The following describes two proteins that form a bound complex.

Sequence of protein 2:
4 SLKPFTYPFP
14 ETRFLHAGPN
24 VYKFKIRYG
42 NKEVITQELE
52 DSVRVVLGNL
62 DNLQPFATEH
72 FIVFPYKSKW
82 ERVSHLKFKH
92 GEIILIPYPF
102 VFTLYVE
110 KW

Interface contacts:
Residue L87 in protein 2 interacts with residue H38 in protein 1 (closest heavy-atom distance 3.3 Å).
Residue K6 in protein 2 contacts residue D26 in protein 1 (closest heavy-atom distance 3.1 Å).
Residue H86 in protein 2 is in contact with residue Y37 in protein 1 (closest heavy-atom distance 3.9 Å).
Residue V56 in protein 2 is in contact with residue K18 in protein 1 (closest heavy-atom distance 3.6 Å).
Residue G59 in protein 2 interacts with residue K18 in protein 1 (closest heavy-atom distance 3.2 Å).
Residue T69 in protein 2 contacts residue I14 in protein 1 (closest heavy-atom distance 3.6 Å).
Residue F67 in protein 2 is in contact with residue I12 in protein 1 (closest heavy-atom distance 3.2 Å).
Residue A68 in protein 2 interacts with residue I12 in protein 1 (closest heavy-atom distance 2.7 Å).
Residue L5 in protein 2 interacts with residue L24 in protein 1 (closest heavy-atom distance 3.4 Å).
Residue F17 in protein 2 is in contact with residue D26 in protein 1 (closest heavy-atom distance 3.7 Å).
Residue F89 in protein 2 contacts residue F27 in protein 1 (closest heavy-atom distance 3.4 Å).
Residue A20 in protein 2 contacts residue L24 in protein 1 (closest heavy-atom distance 3.8 Å).
Residue K90 in protein 2 contacts residue Y37 in protein 1 (closest heavy-atom distance 3.1 Å).
Residue L5 in protein 2 interacts with residue D26 in protein 1 (closest heavy-atom distance 3.2 Å).
Residue H19 in protein 2 interacts with residue E23 in protein 1 (closest heavy-atom distance 3.8 Å).
Residue K90 in protein 2 contacts residue G33 in protein 1 (closest heavy-atom distance 3.9 Å).
Residue A20 in protein 2 interacts with residue E23 in protein 1 (closest heavy-atom distance 3.8 Å).
Residue A20 in protein 2 is in contact with residue F20 in protein 1 (closest heavy-atom distance 3.8 Å).
Residue F75 in protein 2 interacts with residue Y11 in protein 1 (closest heavy-atom distance 3.5 Å).
Residue H86 in protein 2 interacts with residue V39 in protein 1 (closest heavy-atom distance 3.3 Å).
Residue L87 in protein 2 is in contact with residue Y37 in protein 1 (closest heavy-atom distance 3.5 Å).
Residue L58 in protein 2 interacts with residue F20 in protein 1 (closest heavy-atom distance 3.8 Å).
Residue K90 in protein 2 interacts with residue Y34 in protein 1 (closest heavy-atom distance 3.3 Å).
Residue H91 in protein 2 contacts residue S32 in protein 1 (closest heavy-atom distance 3.0 Å).
Residue R55 in protein 2 interacts with residue G22 in protein 1 (closest heavy-atom distance 2.7 Å).
Residue G92 in protein 2 contacts residue G33 in protein 1 (closest heavy-atom distance 2.7 Å).
Residue S4 in protein 2 interacts with residue L24 in protein 1 (closest heavy-atom distance 3.3 Å).
Residue A68 in protein 2 contacts residue I14 in protein 1 (closest heavy-atom distance 2.7 Å).
Residue V56 in protein 2 is in contact with residue I14 in protein 1 (closest heavy-atom distance 3.7 Å).
Residue A68 in protein 2 interacts with residue S13 in protein 1 (closest heavy-atom distance 3.6 Å).
Residue L18 in protein 2 is in contact with residue D26 in protein 1 (closest heavy-atom distance 3.4 Å).
Residue I73 in protein 2 is in contact with residue Y11 in protein 1 (closest heavy-atom distance 4.0 Å).
Residue R55 in protein 2 contacts residue K19 in protein 1 (closest heavy-atom distance 3.9 Å).
Residue K90 in protein 2 is in contact with residue F27 in protein 1 (closest heavy-atom distance 3.9 Å).
Residue H19 in protein 2 is in contact with residue Y34 in protein 1 (closest heavy-atom distance 3.4 Å).
Residue R83 in protein 2 interacts with residue H38 in protein 1 (closest heavy-atom distance 3.0 Å).
Residue H19 in protein 2 is in contact with residue H25 in protein 1 (closest heavy-atom distance 2.6 Å).
Residue H91 in protein 2 interacts with residue G33 in protein 1 (closest heavy-atom distance 3.7 Å).
Residue H86 in protein 2 contacts residue H38 in protein 1 (closest heavy-atom distance 3.1 Å).
Residue R55 in protein 2 contacts residue L24 in protein 1 (closest heavy-atom distance 3.4 Å).
Residue R16 in protein 2 contacts residue D26 in protein 1 (closest heavy-atom distance 2.8 Å).
Residue L18 in protein 2 contacts residue L24 in protein 1 (closest heavy-atom distance 3.9 Å).
Residue D52 in protein 2 interacts with residue I14 in protein 1 (closest heavy-atom distance 3.6 Å).
Residue R55 in protein 2 interacts with residue F20 in protein 1 (closest heavy-atom distance 2.6 Å).
Residue S53 in protein 2 interacts with residue I14 in protein 1 (closest heavy-atom distance 3.7 Å).
Residue P66 in protein 2 is in contact with residue Y11 in protein 1 (closest heavy-atom distance 3.9 Å).
Residue K90 in protein 2 is in contact with residue L35 in protein 1 (closest heavy-atom distance 2.8 Å).
Residue L5 in protein 2 contacts residue H25 in protein 1 (closest heavy-atom distance 3.3 Å).
Residue N60 in protein 2 is in contact with residue K18 in protein 1 (closest heavy-atom distance 3.2 Å).
Residue R55 in protein 2 interacts with residue L21 in protein 1 (closest heavy-atom distance 3.3 Å).
Residue V56 in protein 2 contacts residue K19 in protein 1 (closest heavy-atom distance 3.6 Å).
Residue H19 in protein 2 contacts residue L24 in protein 1 (closest heavy-atom distance 3.4 Å).
Residue F89 in protein 2 is in contact with residue L35 in protein 1 (closest heavy-atom distance 3.6 Å).
Residue K88 in protein 2 is in contact with residue Y37 in protein 1 (closest heavy-atom distance 3.0 Å).
Residue H91 in protein 2 interacts with residue Y34 in protein 1 (closest heavy-atom distance 3.2 Å).
Residue L18 in protein 2 interacts with residue H25 in protein 1 (closest heavy-atom distance 3.4 Å).
Residue K88 in protein 2 interacts with residue A36 in protein 1 (closest heavy-atom distance 3.2 Å).
Residue P66 in protein 2 is in contact with residue I12 in protein 1 (closest heavy-atom distance 3.9 Å).
Residue Q65 in protein 2 is in contact with residue I12 in protein 1 (closest heavy-atom distance 3.3 Å).
Residue F17 in protein 2 is in contact with residue F27 in protein 1 (closest heavy-atom distance 2.8 Å).

Sequence of protein 1:
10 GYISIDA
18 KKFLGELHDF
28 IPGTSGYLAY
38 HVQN